Sequence of the second protein:
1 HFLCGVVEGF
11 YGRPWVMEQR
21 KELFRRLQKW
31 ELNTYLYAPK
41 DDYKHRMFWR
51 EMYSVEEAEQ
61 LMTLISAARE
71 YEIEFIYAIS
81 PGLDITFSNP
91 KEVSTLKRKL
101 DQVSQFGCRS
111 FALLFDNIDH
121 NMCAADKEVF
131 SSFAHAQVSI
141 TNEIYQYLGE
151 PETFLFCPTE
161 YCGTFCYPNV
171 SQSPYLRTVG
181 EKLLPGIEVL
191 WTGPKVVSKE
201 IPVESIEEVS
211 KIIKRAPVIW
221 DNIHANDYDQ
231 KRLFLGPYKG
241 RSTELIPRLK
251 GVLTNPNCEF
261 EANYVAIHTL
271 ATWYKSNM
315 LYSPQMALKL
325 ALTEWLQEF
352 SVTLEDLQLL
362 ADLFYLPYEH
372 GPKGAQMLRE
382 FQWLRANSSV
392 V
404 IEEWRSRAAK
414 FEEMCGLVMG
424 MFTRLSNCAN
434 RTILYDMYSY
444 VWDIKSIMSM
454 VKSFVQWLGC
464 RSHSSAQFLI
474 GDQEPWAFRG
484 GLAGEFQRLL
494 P

Contacts between the two chains:
Residue K448 in the second protein contacts residue V4 in the first protein (closest heavy-atom distance 3.6 Å).
Residue T426 in the second protein interacts with residue V4 in the first protein (closest heavy-atom distance 3.7 Å).
Residue W479 in the second protein interacts with residue S6 in the first protein (closest heavy-atom distance 3.4 Å).
Residue F425 in the second protein is in contact with residue V4 in the first protein (closest heavy-atom distance 4.1 Å).
Residue M422 in the second protein interacts with residue V4 in the first protein (closest heavy-atom distance 3.6 Å).
Residue W479 in the second protein contacts residue T7 in the first protein (closest heavy-atom distance 3.2 Å).
Residue W445 in the second protein interacts with residue D5 in the first protein (closest heavy-atom distance 3.4 Å).
Residue K448 in the second protein interacts with residue D5 in the first protein (closest heavy-atom distance 4.3 Å).
Residue W445 in the second protein interacts with residue V4 in the first protein (closest heavy-atom distance 3.4 Å).
Residue W479 in the second protein interacts with residue D5 in the first protein (closest heavy-atom distance 4.2 Å).

These two protein chains interact to form a complex.

Sequence of the first protein:
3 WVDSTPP